These two protein chains interact to form a complex.

Sequence of the first protein:
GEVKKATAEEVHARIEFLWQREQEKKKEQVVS

Sequence of the second protein:
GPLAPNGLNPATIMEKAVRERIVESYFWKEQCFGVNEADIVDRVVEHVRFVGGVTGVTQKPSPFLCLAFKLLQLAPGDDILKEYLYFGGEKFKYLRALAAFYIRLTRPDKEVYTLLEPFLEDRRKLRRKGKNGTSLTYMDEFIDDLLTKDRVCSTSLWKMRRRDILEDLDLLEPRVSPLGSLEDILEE

Contacts between the two chains:
Residue G58 in the second protein is in contact with residue V5 in the first protein (closest heavy-atom distance 4.2 Å).
Residue D66 in the second protein contacts residue R16 in the first protein (closest heavy-atom distance 2.9 Å).
Residue F111 in the second protein contacts residue H14 in the first protein (closest heavy-atom distance 3.2 Å).
Residue L119 in the second protein contacts residue I17 in the first protein (closest heavy-atom distance 4.5 Å).
Residue E107 in the second protein contacts residue H14 in the first protein (closest heavy-atom distance 2.6 Å).
Residue E61 in the second protein contacts residue K7 in the first protein (closest heavy-atom distance 3.8 Å).
Residue I104 in the second protein contacts residue A8 in the first protein (closest heavy-atom distance 3.4 Å).
Residue I104 in the second protein is in contact with residue V13 in the first protein (closest heavy-atom distance 4.4 Å).
Residue D63 in the second protein is in contact with residue R16 in the first protein (closest heavy-atom distance 3.0 Å).
Residue E61 in the second protein interacts with residue K6 in the first protein (closest heavy-atom distance 4.8 Å).
Residue F116 in the second protein contacts residue L20 in the first protein (closest heavy-atom distance 4.1 Å).
Residue D103 in the second protein interacts with residue A10 in the first protein (closest heavy-atom distance 3.5 Å).
Residue K115 in the second protein interacts with residue I17 in the first protein (closest heavy-atom distance 4.2 Å).
Residue E107 in the second protein contacts residue A10 in the first protein (closest heavy-atom distance 3.6 Å).
Residue V65 in the second protein contacts residue V13 in the first protein (closest heavy-atom distance 3.9 Å).
Residue N60 in the second protein contacts residue K6 in the first protein (closest heavy-atom distance 3.6 Å).
Residue F116 in the second protein contacts residue I17 in the first protein (closest heavy-atom distance 3.8 Å).
Residue A62 in the second protein interacts with residue A8 in the first protein (closest heavy-atom distance 4.1 Å).
Residue I104 in the second protein contacts residue A10 in the first protein (closest heavy-atom distance 4.2 Å).
Residue K115 in the second protein is in contact with residue E18 in the first protein (closest heavy-atom distance 3.7 Å).
Residue I104 in the second protein is in contact with residue T9 in the first protein (closest heavy-atom distance 4.5 Å).
Residue G112 in the second protein contacts residue I17 in the first protein (closest heavy-atom distance 3.6 Å).
Residue E61 in the second protein contacts residue A8 in the first protein (closest heavy-atom distance 3.2 Å).
Residue A62 in the second protein contacts residue R16 in the first protein (closest heavy-atom distance 3.2 Å).
Residue F111 in the second protein is in contact with residue I17 in the first protein (closest heavy-atom distance 3.5 Å).
Residue V65 in the second protein is in contact with residue R16 in the first protein (closest heavy-atom distance 4.5 Å).
Residue A62 in the second protein is in contact with residue V13 in the first protein (closest heavy-atom distance 4.1 Å).
Residue Y108 in the second protein contacts residue V13 in the first protein (closest heavy-atom distance 3.7 Å).
Residue V65 in the second protein interacts with residue L20 in the first protein (closest heavy-atom distance 3.6 Å).
Residue E61 in the second protein contacts residue V13 in the first protein (closest heavy-atom distance 3.9 Å).
Residue A62 in the second protein interacts with residue E12 in the first protein (closest heavy-atom distance 4.8 Å).
Residue E107 in the second protein interacts with residue V13 in the first protein (closest heavy-atom distance 4.3 Å).
Residue V69 in the second protein is in contact with residue L20 in the first protein (closest heavy-atom distance 3.8 Å).
Residue D66 in the second protein interacts with residue L20 in the first protein (closest heavy-atom distance 3.1 Å).
Residue V65 in the second protein interacts with residue I17 in the first protein (closest heavy-atom distance 4.0 Å).
Residue N60 in the second protein contacts residue A8 in the first protein (closest heavy-atom distance 4.0 Å).
Residue Y108 in the second protein interacts with residue I17 in the first protein (closest heavy-atom distance 4.8 Å).
Residue F116 in the second protein contacts residue W21 in the first protein (closest heavy-atom distance 3.9 Å).
Residue F116 in the second protein is in contact with residue E24 in the first protein (closest heavy-atom distance 3.4 Å).
Residue K115 in the second protein is in contact with residue W21 in the first protein (closest heavy-atom distance 3.5 Å).
Residue F111 in the second protein is in contact with residue E18 in the first protein (closest heavy-atom distance 4.0 Å).
Residue E107 in the second protein interacts with residue I17 in the first protein (closest heavy-atom distance 3.9 Å).
Residue L98 in the second protein interacts with residue K7 in the first protein (closest heavy-atom distance 4.3 Å).